Contacts between the two chains:
Residue S35 in the first protein is in contact with residue R91 in the second protein (closest heavy-atom distance 3.4 Å).
Residue M39 in the first protein is in contact with residue N92 in the second protein (closest heavy-atom distance 3.9 Å).
Residue T38 in the first protein contacts residue V94 in the second protein (closest heavy-atom distance 4.7 Å).
Residue S35 in the first protein is in contact with residue V94 in the second protein (closest heavy-atom distance 4.9 Å).
Residue H33 in the first protein interacts with residue R91 in the second protein (closest heavy-atom distance 2.9 Å).
Residue T38 in the first protein is in contact with residue D109 in the second protein (closest heavy-atom distance 3.6 Å).
Residue T38 in the first protein contacts residue W107 in the second protein (closest heavy-atom distance 3.7 Å).
Residue S35 in the first protein contacts residue N92 in the second protein (closest heavy-atom distance 3.5 Å).
Residue A37 in the first protein contacts residue W107 in the second protein (closest heavy-atom distance 4.8 Å).
Residue T38 in the first protein contacts residue N92 in the second protein (closest heavy-atom distance 3.2 Å).

This data describes a binding interaction between two proteins.

Sequence of the second protein:
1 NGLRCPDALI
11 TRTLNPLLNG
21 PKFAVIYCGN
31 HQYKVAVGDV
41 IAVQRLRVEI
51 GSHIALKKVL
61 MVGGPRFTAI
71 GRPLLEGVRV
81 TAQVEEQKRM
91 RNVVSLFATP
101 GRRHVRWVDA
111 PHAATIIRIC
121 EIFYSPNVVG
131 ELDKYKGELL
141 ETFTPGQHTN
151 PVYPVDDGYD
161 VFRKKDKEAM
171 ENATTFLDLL

Sequence of the first protein:
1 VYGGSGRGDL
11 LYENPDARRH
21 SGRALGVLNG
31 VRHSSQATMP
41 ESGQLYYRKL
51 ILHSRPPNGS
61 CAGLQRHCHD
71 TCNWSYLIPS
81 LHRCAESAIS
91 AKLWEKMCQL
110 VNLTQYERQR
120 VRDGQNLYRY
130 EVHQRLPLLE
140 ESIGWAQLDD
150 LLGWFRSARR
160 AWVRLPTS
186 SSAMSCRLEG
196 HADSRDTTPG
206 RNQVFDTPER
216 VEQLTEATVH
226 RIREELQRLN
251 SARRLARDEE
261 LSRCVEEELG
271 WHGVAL